Sequence of the first protein:
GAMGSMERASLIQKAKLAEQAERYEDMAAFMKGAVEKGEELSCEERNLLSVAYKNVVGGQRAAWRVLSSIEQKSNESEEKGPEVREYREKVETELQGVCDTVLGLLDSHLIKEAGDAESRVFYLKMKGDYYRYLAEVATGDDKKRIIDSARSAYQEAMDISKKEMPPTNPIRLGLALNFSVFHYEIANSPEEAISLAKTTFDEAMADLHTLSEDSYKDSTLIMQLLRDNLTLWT

The following describes two proteins that form a bound complex.

Sequence of the second protein:
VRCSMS

Residue-level contacts at the interface:
Residue K54 in the first protein contacts residue S11 in the second protein (closest heavy-atom distance 2.6 Å).
Residue V183 in the first protein contacts residue S8 in the second protein (closest heavy-atom distance 3.5 Å).
Residue L234 in the first protein is in contact with residue R6 in the second protein (closest heavy-atom distance 3.5 Å).
Residue L227 in the first protein interacts with residue S11 in the second protein (closest heavy-atom distance 4.1 Å).
Residue I224 in the first protein interacts with residue M10 in the second protein (closest heavy-atom distance 3.8 Å).
Residue N231 in the first protein contacts residue S8 in the second protein (closest heavy-atom distance 2.9 Å).
Residue L227 in the first protein is in contact with residue M10 in the second protein (closest heavy-atom distance 4.2 Å).
Residue L234 in the first protein interacts with residue C7 in the second protein (closest heavy-atom distance 3.9 Å).
Residue L179 in the first protein is in contact with residue S8 in the second protein (closest heavy-atom distance 3.7 Å).
Residue L179 in the first protein is in contact with residue M10 in the second protein (closest heavy-atom distance 3.5 Å).
Residue L223 in the first protein interacts with residue M10 in the second protein (closest heavy-atom distance 4.7 Å).
Residue R65 in the first protein contacts residue R6 in the second protein (closest heavy-atom distance 3.4 Å).
Residue E187 in the first protein contacts residue C7 in the second protein (closest heavy-atom distance 3.5 Å).
Residue W235 in the first protein interacts with residue C7 in the second protein (closest heavy-atom distance 3.5 Å).
Residue Y186 in the first protein contacts residue C7 in the second protein (closest heavy-atom distance 4.8 Å).
Residue K127 in the first protein interacts with residue M10 in the second protein (closest heavy-atom distance 4.7 Å).
Residue N180 in the first protein interacts with residue M10 in the second protein (closest heavy-atom distance 2.8 Å).
Residue L227 in the first protein is in contact with residue S8 in the second protein (closest heavy-atom distance 5.0 Å).
Residue L223 in the first protein interacts with residue S11 in the second protein (closest heavy-atom distance 4.3 Å).
Residue N231 in the first protein is in contact with residue C7 in the second protein (closest heavy-atom distance 3.3 Å).
Residue E187 in the first protein interacts with residue R6 in the second protein (closest heavy-atom distance 3.8 Å).
Residue V183 in the first protein is in contact with residue C7 in the second protein (closest heavy-atom distance 4.0 Å).
Residue L234 in the first protein interacts with residue V5 in the second protein (closest heavy-atom distance 3.5 Å).
Residue R61 in the first protein is in contact with residue R6 in the second protein (closest heavy-atom distance 4.8 Å).
Residue G176 in the first protein contacts residue M10 in the second protein (closest heavy-atom distance 4.2 Å).